The following describes two proteins that form a bound complex.

Contacts between the two chains:
Residue S159 in the first protein contacts residue P217 in the second protein (closest heavy-atom distance 3.8 Å).
Residue N90 in the first protein is in contact with residue E213 in the second protein (closest heavy-atom distance 3.4 Å).
Residue V135 in the first protein interacts with residue C214 in the second protein (closest heavy-atom distance 3.7 Å).
Residue F390 in the first protein is in contact with residue S436 in the second protein (closest heavy-atom distance 3.5 Å).
Residue E388 in the first protein interacts with residue Q335 in the second protein (closest heavy-atom distance 3.7 Å).
Residue F390 in the first protein interacts with residue R435 in the second protein (closest heavy-atom distance 3.5 Å).
Residue W68 in the first protein contacts residue F8 in the second protein (closest heavy-atom distance 3.6 Å).
Residue R44 in the first protein is in contact with residue G7 in the second protein (closest heavy-atom distance 3.5 Å).
Residue G179 in the first protein interacts with residue R203 in the second protein (closest heavy-atom distance 3.6 Å).
Residue R385 in the first protein contacts residue S336 in the second protein (closest heavy-atom distance 2.4 Å).
Residue S159 in the first protein is in contact with residue R203 in the second protein (closest heavy-atom distance 4.0 Å).
Residue L396 in the first protein is in contact with residue T326 in the second protein (closest heavy-atom distance 4.0 Å).
Residue V266 in the first protein contacts residue F31 in the second protein (closest heavy-atom distance 3.6 Å).
Residue R115 in the first protein contacts residue I226 in the second protein (closest heavy-atom distance 3.6 Å).
Residue Q69 in the first protein interacts with residue N210 in the second protein (closest heavy-atom distance 3.4 Å).
Residue T137 in the first protein is in contact with residue L215 in the second protein (closest heavy-atom distance 3.8 Å).
Residue W68 in the first protein is in contact with residue F229 in the second protein (closest heavy-atom distance 3.8 Å).
Residue R158 in the first protein is in contact with residue L215 in the second protein (closest heavy-atom distance 3.6 Å).
Residue R115 in the first protein interacts with residue E213 in the second protein (closest heavy-atom distance 3.0 Å).
Residue W68 in the first protein is in contact with residue I228 in the second protein (closest heavy-atom distance 2.7 Å).
Residue Q69 in the first protein contacts residue Y211 in the second protein (closest heavy-atom distance 4.0 Å).
Residue R158 in the first protein is in contact with residue P217 in the second protein (closest heavy-atom distance 3.3 Å).
Residue W249 in the first protein is in contact with residue N210 in the second protein (closest heavy-atom distance 3.3 Å).
Residue P67 in the first protein is in contact with residue F8 in the second protein (closest heavy-atom distance 3.3 Å).
Residue R44 in the first protein is in contact with residue F8 in the second protein (closest heavy-atom distance 2.8 Å).
Residue R158 in the first protein is in contact with residue E220 in the second protein (closest heavy-atom distance 3.1 Å).
Residue E388 in the first protein interacts with residue R435 in the second protein (closest heavy-atom distance 3.3 Å).
Residue P67 in the first protein is in contact with residue G7 in the second protein (closest heavy-atom distance 4.0 Å).
Residue F390 in the first protein is in contact with residue F324 in the second protein (closest heavy-atom distance 3.9 Å).
Residue V391 in the first protein contacts residue L325 in the second protein (closest heavy-atom distance 3.9 Å).
Residue V266 in the first protein interacts with residue P32 in the second protein (closest heavy-atom distance 3.7 Å).
Residue L396 in the first protein is in contact with residue L325 in the second protein (closest heavy-atom distance 3.9 Å).
Residue R385 in the first protein is in contact with residue L432 in the second protein (closest heavy-atom distance 3.7 Å).
Residue R385 in the first protein contacts residue S332 in the second protein (closest heavy-atom distance 3.3 Å).
Residue V135 in the first protein contacts residue L215 in the second protein (closest heavy-atom distance 3.4 Å).
Residue N222 in the first protein is in contact with residue D199 in the second protein (closest heavy-atom distance 3.4 Å).
Residue A116 in the first protein interacts with residue E213 in the second protein (closest heavy-atom distance 2.8 Å).
Residue A71 in the first protein interacts with residue Y211 in the second protein (closest heavy-atom distance 3.6 Å).
Residue R115 in the first protein interacts with residue C214 in the second protein (closest heavy-atom distance 2.9 Å).
Residue R384 in the first protein is in contact with residue L432 in the second protein (closest heavy-atom distance 2.7 Å).
Residue N90 in the first protein is in contact with residue K227 in the second protein (closest heavy-atom distance 3.2 Å).
Residue W68 in the first protein interacts with residue K227 in the second protein (closest heavy-atom distance 3.5 Å).
Residue F383 in the first protein contacts residue L432 in the second protein (closest heavy-atom distance 3.9 Å).
Residue T118 in the first protein is in contact with residue Y211 in the second protein (closest heavy-atom distance 3.6 Å).
Residue R384 in the first protein contacts residue F431 in the second protein (closest heavy-atom distance 3.5 Å).
Residue V135 in the first protein is in contact with residue E213 in the second protein (closest heavy-atom distance 3.9 Å).
Residue R303 in the first protein contacts residue Q206 in the second protein (closest heavy-atom distance 3.2 Å).
Residue S202 in the first protein contacts residue D199 in the second protein (closest heavy-atom distance 2.8 Å).
Residue A160 in the first protein is in contact with residue L215 in the second protein (closest heavy-atom distance 3.4 Å).
Residue E388 in the first protein interacts with residue T434 in the second protein (closest heavy-atom distance 2.4 Å).
Residue W68 in the first protein interacts with residue S212 in the second protein (closest heavy-atom distance 3.7 Å).
Residue Q69 in the first protein interacts with residue S212 in the second protein (closest heavy-atom distance 3.8 Å).
Residue V70 in the first protein interacts with residue N210 in the second protein (closest heavy-atom distance 3.5 Å).
Residue P67 in the first protein interacts with residue P230 in the second protein (closest heavy-atom distance 3.9 Å).
Residue S203 in the first protein interacts with residue R203 in the second protein (closest heavy-atom distance 2.6 Å).
Residue S203 in the first protein interacts with residue D199 in the second protein (closest heavy-atom distance 3.4 Å).
Residue M265 in the first protein interacts with residue Q206 in the second protein (closest heavy-atom distance 3.6 Å).
Residue Q69 in the first protein contacts residue N209 in the second protein (closest heavy-atom distance 3.9 Å).
Residue N28 in the first protein contacts residue N210 in the second protein (closest heavy-atom distance 3.2 Å).
Residue F390 in the first protein interacts with residue L325 in the second protein (closest heavy-atom distance 3.6 Å).

Sequence of the first protein:
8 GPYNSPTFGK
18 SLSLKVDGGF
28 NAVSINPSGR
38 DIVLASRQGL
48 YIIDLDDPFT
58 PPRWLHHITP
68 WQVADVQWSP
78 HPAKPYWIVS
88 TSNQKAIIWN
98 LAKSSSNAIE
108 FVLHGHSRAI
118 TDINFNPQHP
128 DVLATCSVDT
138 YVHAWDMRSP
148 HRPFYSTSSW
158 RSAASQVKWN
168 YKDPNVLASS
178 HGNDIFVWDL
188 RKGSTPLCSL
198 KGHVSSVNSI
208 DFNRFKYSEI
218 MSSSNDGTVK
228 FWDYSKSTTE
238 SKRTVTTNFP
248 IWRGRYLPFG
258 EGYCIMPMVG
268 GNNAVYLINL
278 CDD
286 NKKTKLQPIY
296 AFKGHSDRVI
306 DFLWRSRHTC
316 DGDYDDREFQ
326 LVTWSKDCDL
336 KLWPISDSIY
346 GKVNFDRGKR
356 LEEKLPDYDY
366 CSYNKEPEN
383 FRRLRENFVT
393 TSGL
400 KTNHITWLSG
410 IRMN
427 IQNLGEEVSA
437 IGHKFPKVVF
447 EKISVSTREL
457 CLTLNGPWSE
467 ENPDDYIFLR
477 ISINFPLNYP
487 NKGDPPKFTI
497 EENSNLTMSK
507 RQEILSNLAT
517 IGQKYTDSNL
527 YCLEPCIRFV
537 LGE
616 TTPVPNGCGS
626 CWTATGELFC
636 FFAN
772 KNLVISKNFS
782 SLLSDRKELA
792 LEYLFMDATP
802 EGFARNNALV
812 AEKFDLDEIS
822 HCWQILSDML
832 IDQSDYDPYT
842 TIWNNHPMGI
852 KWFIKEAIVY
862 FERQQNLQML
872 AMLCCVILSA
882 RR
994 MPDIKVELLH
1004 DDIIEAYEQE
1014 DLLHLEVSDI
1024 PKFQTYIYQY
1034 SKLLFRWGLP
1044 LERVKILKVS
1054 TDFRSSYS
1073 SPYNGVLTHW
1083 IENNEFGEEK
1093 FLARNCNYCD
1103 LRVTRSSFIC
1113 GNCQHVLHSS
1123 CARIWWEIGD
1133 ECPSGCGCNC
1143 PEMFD

Sequence of the second protein:
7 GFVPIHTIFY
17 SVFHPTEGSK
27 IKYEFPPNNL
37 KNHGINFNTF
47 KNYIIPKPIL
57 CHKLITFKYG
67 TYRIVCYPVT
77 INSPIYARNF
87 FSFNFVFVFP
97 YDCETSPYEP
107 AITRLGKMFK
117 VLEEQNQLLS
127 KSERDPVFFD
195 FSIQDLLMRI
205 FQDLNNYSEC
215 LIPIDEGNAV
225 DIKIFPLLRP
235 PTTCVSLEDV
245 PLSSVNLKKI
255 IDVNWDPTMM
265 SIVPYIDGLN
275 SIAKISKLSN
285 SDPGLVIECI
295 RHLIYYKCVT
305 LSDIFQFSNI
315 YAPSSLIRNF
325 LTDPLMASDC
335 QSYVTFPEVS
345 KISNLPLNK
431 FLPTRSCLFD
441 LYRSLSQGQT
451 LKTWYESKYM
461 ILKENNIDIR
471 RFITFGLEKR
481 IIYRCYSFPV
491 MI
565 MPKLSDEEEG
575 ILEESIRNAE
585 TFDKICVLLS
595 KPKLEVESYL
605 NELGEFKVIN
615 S